Sequence of the second protein:
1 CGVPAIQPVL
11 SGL

These two protein chains interact to form a complex.

Interface contacts:
Residue W14 in the first protein contacts residue P4 in the second protein (closest heavy-atom distance 3.6 Å).
Residue E5 in the first protein interacts with residue V9 in the second protein (closest heavy-atom distance 4.0 Å).
Residue W12 in the first protein contacts residue L10 in the second protein (closest heavy-atom distance 4.1 Å).
Residue V106 in the first protein is in contact with residue G2 in the second protein (closest heavy-atom distance 4.2 Å).
Residue C107 in the first protein is in contact with residue G2 in the second protein (closest heavy-atom distance 3.6 Å).
Residue V106 in the first protein is in contact with residue C1 in the second protein (closest heavy-atom distance 3.8 Å).
Residue V122 in the first protein interacts with residue L10 in the second protein (closest heavy-atom distance 3.9 Å).
Residue Q101 in the first protein interacts with residue A5 in the second protein (closest heavy-atom distance 3.7 Å).
Residue S11 in the first protein interacts with residue Q7 in the second protein (closest heavy-atom distance 4.0 Å).
Residue T102 in the first protein interacts with residue I6 in the second protein (closest heavy-atom distance 3.9 Å).
Residue A105 in the first protein interacts with residue C1 in the second protein (closest heavy-atom distance 3.5 Å).
Residue Q101 in the first protein is in contact with residue I6 in the second protein (closest heavy-atom distance 3.3 Å).
Residue E5 in the first protein interacts with residue S11 in the second protein (closest heavy-atom distance 2.8 Å).
Residue A105 in the first protein interacts with residue G2 in the second protein (closest heavy-atom distance 2.9 Å).
Residue V8 in the first protein interacts with residue Q7 in the second protein (closest heavy-atom distance 4.5 Å).
Residue G10 in the first protein is in contact with residue I6 in the second protein (closest heavy-atom distance 4.0 Å).
Residue S104 in the first protein is in contact with residue P4 in the second protein (closest heavy-atom distance 5.0 Å).
Residue A105 in the first protein is in contact with residue V3 in the second protein (closest heavy-atom distance 5.0 Å).
Residue V8 in the first protein is in contact with residue V9 in the second protein (closest heavy-atom distance 3.8 Å).
Residue S11 in the first protein is in contact with residue I6 in the second protein (closest heavy-atom distance 3.2 Å).
Residue V8 in the first protein is in contact with residue P8 in the second protein (closest heavy-atom distance 4.8 Å).
Residue S11 in the first protein interacts with residue P4 in the second protein (closest heavy-atom distance 3.5 Å).
Residue V8 in the first protein is in contact with residue I6 in the second protein (closest heavy-atom distance 3.9 Å).
Residue W12 in the first protein is in contact with residue P8 in the second protein (closest heavy-atom distance 3.4 Å).
Residue W14 in the first protein is in contact with residue V3 in the second protein (closest heavy-atom distance 4.6 Å).
Residue C107 in the first protein contacts residue C1 in the second protein (closest heavy-atom distance 2.1 Å).
Residue P13 in the first protein contacts residue P4 in the second protein (closest heavy-atom distance 3.7 Å).
Residue E5 in the first protein is in contact with residue L10 in the second protein (closest heavy-atom distance 3.6 Å).
Residue P9 in the first protein contacts residue I6 in the second protein (closest heavy-atom distance 3.8 Å).
Residue S11 in the first protein contacts residue P8 in the second protein (closest heavy-atom distance 3.6 Å).
Residue W14 in the first protein interacts with residue G2 in the second protein (closest heavy-atom distance 3.8 Å).

Sequence of the first protein:
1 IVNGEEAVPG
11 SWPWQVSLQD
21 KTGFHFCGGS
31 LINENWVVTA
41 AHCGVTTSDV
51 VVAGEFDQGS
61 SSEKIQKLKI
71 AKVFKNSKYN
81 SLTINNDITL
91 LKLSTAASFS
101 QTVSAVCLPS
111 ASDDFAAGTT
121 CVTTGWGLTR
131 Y